Sequence of the second protein:
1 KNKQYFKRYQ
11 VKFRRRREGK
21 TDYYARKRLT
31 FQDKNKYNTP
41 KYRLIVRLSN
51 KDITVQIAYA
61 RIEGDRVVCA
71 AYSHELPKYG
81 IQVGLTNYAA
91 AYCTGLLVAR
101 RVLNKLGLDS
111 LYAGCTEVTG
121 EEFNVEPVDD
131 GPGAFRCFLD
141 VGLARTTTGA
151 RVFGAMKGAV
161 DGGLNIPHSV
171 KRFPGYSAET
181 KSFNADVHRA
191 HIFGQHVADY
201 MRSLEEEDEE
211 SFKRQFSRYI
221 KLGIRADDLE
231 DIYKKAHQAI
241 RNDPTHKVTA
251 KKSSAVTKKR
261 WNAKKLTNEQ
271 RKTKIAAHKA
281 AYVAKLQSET

The following describes two proteins that form a bound complex.

Residue-level contacts at the interface:
Residue Y42 in the second protein contacts residue L75 in the first protein (closest heavy-atom distance 4.4 Å).
Residue N35 in the second protein is in contact with residue D35 in the first protein (closest heavy-atom distance 4.4 Å).
Residue L106 in the second protein is in contact with residue L75 in the first protein (closest heavy-atom distance 3.7 Å).
Residue Y42 in the second protein is in contact with residue T74 in the first protein (closest heavy-atom distance 4.8 Å).
Residue L106 in the second protein is in contact with residue T74 in the first protein (closest heavy-atom distance 3.3 Å).
Residue K105 in the second protein contacts residue K71 in the first protein (closest heavy-atom distance 4.8 Å).
Residue K105 in the second protein interacts with residue T74 in the first protein (closest heavy-atom distance 3.3 Å).
Residue F135 in the second protein contacts residue L75 in the first protein (closest heavy-atom distance 3.6 Å).

Sequence of the first protein:
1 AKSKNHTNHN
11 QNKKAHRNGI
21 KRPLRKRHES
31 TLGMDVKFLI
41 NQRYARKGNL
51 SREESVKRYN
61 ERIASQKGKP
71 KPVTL